The following describes two proteins that form a bound complex.

Contacts between the two chains:
Residue K242 in the second protein contacts residue A49 in the first protein (closest heavy-atom distance 4.7 Å).
Residue K242 in the second protein contacts residue H26 in the first protein (closest heavy-atom distance 3.5 Å).
Residue R360 in the second protein interacts with residue A52 in the first protein (closest heavy-atom distance 4.6 Å).
Residue K242 in the second protein contacts residue T50 in the first protein (closest heavy-atom distance 4.2 Å).

Sequence of the first protein:
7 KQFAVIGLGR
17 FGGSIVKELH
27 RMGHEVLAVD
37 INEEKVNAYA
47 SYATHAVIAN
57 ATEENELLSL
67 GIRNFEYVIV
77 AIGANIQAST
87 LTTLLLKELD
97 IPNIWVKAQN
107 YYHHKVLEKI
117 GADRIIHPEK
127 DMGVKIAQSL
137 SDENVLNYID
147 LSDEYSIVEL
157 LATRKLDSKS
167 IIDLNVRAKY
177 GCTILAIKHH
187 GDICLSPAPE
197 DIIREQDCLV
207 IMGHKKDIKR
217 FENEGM

Sequence of the second protein:
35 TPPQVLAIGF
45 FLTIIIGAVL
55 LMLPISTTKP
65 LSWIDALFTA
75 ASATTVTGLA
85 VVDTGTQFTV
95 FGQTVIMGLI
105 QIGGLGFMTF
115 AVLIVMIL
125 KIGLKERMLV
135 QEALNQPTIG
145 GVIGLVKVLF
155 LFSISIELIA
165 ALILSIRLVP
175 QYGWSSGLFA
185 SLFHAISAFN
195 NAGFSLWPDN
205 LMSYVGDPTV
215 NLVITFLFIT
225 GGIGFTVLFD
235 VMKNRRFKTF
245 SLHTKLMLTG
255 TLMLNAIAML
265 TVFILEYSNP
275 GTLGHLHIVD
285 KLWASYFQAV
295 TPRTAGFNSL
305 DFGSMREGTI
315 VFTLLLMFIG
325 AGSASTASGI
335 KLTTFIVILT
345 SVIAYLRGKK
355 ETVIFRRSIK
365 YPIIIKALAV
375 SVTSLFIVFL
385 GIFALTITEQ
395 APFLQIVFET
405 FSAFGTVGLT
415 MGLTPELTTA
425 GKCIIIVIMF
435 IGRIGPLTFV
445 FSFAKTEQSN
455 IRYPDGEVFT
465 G